Sequence of chain B:
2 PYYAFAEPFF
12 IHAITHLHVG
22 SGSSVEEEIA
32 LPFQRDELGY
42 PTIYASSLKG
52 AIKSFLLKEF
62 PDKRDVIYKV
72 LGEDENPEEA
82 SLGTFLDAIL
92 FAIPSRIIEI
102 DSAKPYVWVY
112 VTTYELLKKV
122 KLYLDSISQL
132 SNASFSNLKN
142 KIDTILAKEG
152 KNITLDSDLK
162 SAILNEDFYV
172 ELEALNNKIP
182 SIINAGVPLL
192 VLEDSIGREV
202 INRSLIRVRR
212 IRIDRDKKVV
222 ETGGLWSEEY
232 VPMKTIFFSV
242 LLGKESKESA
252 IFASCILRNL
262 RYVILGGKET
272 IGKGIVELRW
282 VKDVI

Sequence of chain A:
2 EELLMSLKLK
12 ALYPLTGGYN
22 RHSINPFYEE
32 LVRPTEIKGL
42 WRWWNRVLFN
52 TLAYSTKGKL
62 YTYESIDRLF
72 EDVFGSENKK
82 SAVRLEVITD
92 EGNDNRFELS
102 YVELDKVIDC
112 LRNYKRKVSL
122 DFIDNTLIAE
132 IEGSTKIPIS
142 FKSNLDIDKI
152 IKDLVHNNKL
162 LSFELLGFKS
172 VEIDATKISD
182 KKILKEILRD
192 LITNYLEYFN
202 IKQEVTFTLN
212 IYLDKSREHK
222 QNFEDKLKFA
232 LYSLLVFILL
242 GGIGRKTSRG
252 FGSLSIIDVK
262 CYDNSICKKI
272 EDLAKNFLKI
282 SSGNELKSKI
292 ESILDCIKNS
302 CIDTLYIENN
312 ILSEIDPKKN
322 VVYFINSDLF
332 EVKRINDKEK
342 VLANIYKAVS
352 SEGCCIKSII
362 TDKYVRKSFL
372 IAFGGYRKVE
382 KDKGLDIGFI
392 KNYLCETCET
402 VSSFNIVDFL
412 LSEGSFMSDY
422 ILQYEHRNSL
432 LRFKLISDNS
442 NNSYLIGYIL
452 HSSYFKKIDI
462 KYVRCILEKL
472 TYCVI

Interface contacts:
Residue N79 in chain A is in contact with residue K218 in chain B (closest heavy-atom distance 3.6 Å).
Residue K81 in chain A interacts with residue K218 in chain B (closest heavy-atom distance 3.0 Å).
Residue R218 in chain A contacts residue K218 in chain B (closest heavy-atom distance 3.1 Å).
Residue K80 in chain A is in contact with residue K218 in chain B (closest heavy-atom distance 3.2 Å).
Residue E78 in chain A interacts with residue V220 in chain B (closest heavy-atom distance 4.7 Å).
Residue K81 in chain A interacts with residue K219 in chain B (closest heavy-atom distance 3.7 Å).
Residue N79 in chain A contacts residue V220 in chain B (closest heavy-atom distance 3.5 Å).
Residue K80 in chain A is in contact with residue V220 in chain B (closest heavy-atom distance 3.7 Å).
Residue K80 in chain A interacts with residue D217 in chain B (closest heavy-atom distance 4.5 Å).
Residue K81 in chain A contacts residue V220 in chain B (closest heavy-atom distance 3.6 Å).
Residue D215 in chain A contacts residue K219 in chain B (closest heavy-atom distance 4.0 Å).
Residue S217 in chain A is in contact with residue K219 in chain B (closest heavy-atom distance 3.8 Å).
Residue K221 in chain A interacts with residue D217 in chain B (closest heavy-atom distance 4.6 Å).
Residue R218 in chain A is in contact with residue K219 in chain B (closest heavy-atom distance 4.3 Å).
Residue R218 in chain A contacts residue D217 in chain B (closest heavy-atom distance 3.5 Å).

The following describes two proteins that form a bound complex.